Sequence of the first protein:
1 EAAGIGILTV

Contacts between the two chains:
Residue Y99 in the second protein interacts with residue A3 in the first protein (closest heavy-atom distance 3.1 Å).
Residue T73 in the second protein contacts residue L8 in the first protein (closest heavy-atom distance 4.7 Å).
Residue T163 in the second protein is in contact with residue E1 in the first protein (closest heavy-atom distance 3.2 Å).
Residue Y159 in the second protein interacts with residue G4 in the first protein (closest heavy-atom distance 4.6 Å).
Residue R97 in the second protein interacts with residue L8 in the first protein (closest heavy-atom distance 3.6 Å).
Residue K66 in the second protein is in contact with residue A2 in the first protein (closest heavy-atom distance 2.4 Å).
Residue K146 in the second protein interacts with residue V10 in the first protein (closest heavy-atom distance 3.8 Å).
Residue A150 in the second protein is in contact with residue L8 in the first protein (closest heavy-atom distance 3.9 Å).
Residue W147 in the second protein is in contact with residue V10 in the first protein (closest heavy-atom distance 4.1 Å).
Residue L156 in the second protein contacts residue I7 in the first protein (closest heavy-atom distance 4.2 Å).
Residue D77 in the second protein interacts with residue V10 in the first protein (closest heavy-atom distance 2.8 Å).
Residue L156 in the second protein contacts residue A3 in the first protein (closest heavy-atom distance 4.9 Å).
Residue T143 in the second protein interacts with residue V10 in the first protein (closest heavy-atom distance 2.7 Å).
Residue A158 in the second protein is in contact with residue I5 in the first protein (closest heavy-atom distance 4.2 Å).
Residue M5 in the second protein contacts residue E1 in the first protein (closest heavy-atom distance 3.6 Å).
Residue Y159 in the second protein interacts with residue I5 in the first protein (closest heavy-atom distance 4.6 Å).
Residue Q155 in the second protein contacts residue I5 in the first protein (closest heavy-atom distance 3.5 Å).
Residue H114 in the second protein contacts residue G6 in the first protein (closest heavy-atom distance 4.7 Å).
Residue Y84 in the second protein contacts residue V10 in the first protein (closest heavy-atom distance 3.9 Å).
Residue Y99 in the second protein contacts residue A2 in the first protein (closest heavy-atom distance 4.0 Å).
Residue Y59 in the second protein is in contact with residue E1 in the first protein (closest heavy-atom distance 3.9 Å).
Residue D77 in the second protein contacts residue T9 in the first protein (closest heavy-atom distance 3.4 Å).
Residue K146 in the second protein interacts with residue T9 in the first protein (closest heavy-atom distance 3.3 Å).
Residue Q155 in the second protein interacts with residue G6 in the first protein (closest heavy-atom distance 2.7 Å).
Residue Y116 in the second protein is in contact with residue V10 in the first protein (closest heavy-atom distance 3.4 Å).
Residue Y159 in the second protein contacts residue A3 in the first protein (closest heavy-atom distance 3.5 Å).
Residue Q155 in the second protein is in contact with residue L8 in the first protein (closest heavy-atom distance 5.0 Å).
Residue L156 in the second protein contacts residue I5 in the first protein (closest heavy-atom distance 3.8 Å).
Residue T73 in the second protein interacts with residue T9 in the first protein (closest heavy-atom distance 3.9 Å).
Residue H70 in the second protein contacts residue A3 in the first protein (closest heavy-atom distance 3.4 Å).
Residue E63 in the second protein contacts residue E1 in the first protein (closest heavy-atom distance 3.6 Å).
Residue Y123 in the second protein interacts with residue V10 in the first protein (closest heavy-atom distance 4.2 Å).
Residue K66 in the second protein interacts with residue A3 in the first protein (closest heavy-atom distance 3.7 Å).
Residue Y7 in the second protein is in contact with residue A2 in the first protein (closest heavy-atom distance 3.6 Å).
Residue R97 in the second protein interacts with residue I7 in the first protein (closest heavy-atom distance 4.2 Å).
Residue T73 in the second protein interacts with residue I7 in the first protein (closest heavy-atom distance 4.2 Å).
Residue Y171 in the second protein contacts residue E1 in the first protein (closest heavy-atom distance 2.6 Å).
Residue V76 in the second protein is in contact with residue T9 in the first protein (closest heavy-atom distance 3.9 Å).
Residue L81 in the second protein contacts residue V10 in the first protein (closest heavy-atom distance 4.0 Å).
Residue Y99 in the second protein is in contact with residue I7 in the first protein (closest heavy-atom distance 4.0 Å).
Residue Y159 in the second protein contacts residue E1 in the first protein (closest heavy-atom distance 2.9 Å).
Residue W147 in the second protein is in contact with residue T9 in the first protein (closest heavy-atom distance 3.1 Å).
Residue E63 in the second protein contacts residue A2 in the first protein (closest heavy-atom distance 2.8 Å).
Residue Y7 in the second protein contacts residue E1 in the first protein (closest heavy-atom distance 2.8 Å).
Residue H70 in the second protein interacts with residue I7 in the first protein (closest heavy-atom distance 3.7 Å).
Residue H70 in the second protein is in contact with residue A2 in the first protein (closest heavy-atom distance 4.5 Å).
Residue W147 in the second protein is in contact with residue L8 in the first protein (closest heavy-atom distance 3.8 Å).
Residue K66 in the second protein is in contact with residue G4 in the first protein (closest heavy-atom distance 4.0 Å).
Residue H114 in the second protein contacts residue I7 in the first protein (closest heavy-atom distance 4.1 Å).
Residue V152 in the second protein contacts residue L8 in the first protein (closest heavy-atom distance 3.5 Å).
Residue W167 in the second protein contacts residue E1 in the first protein (closest heavy-atom distance 3.3 Å).
Residue F33 in the second protein is in contact with residue E1 in the first protein (closest heavy-atom distance 4.8 Å).
Residue V152 in the second protein interacts with residue G6 in the first protein (closest heavy-atom distance 3.5 Å).
Residue K66 in the second protein interacts with residue E1 in the first protein (closest heavy-atom distance 2.7 Å).
Residue Y159 in the second protein interacts with residue A2 in the first protein (closest heavy-atom distance 3.6 Å).
Residue K146 in the second protein interacts with residue L8 in the first protein (closest heavy-atom distance 4.4 Å).
Residue L156 in the second protein contacts residue G6 in the first protein (closest heavy-atom distance 3.1 Å).
Residue D77 in the second protein contacts residue L8 in the first protein (closest heavy-atom distance 4.8 Å).
Residue T80 in the second protein interacts with residue V10 in the first protein (closest heavy-atom distance 4.1 Å).
Residue Q155 in the second protein contacts residue I7 in the first protein (closest heavy-atom distance 4.6 Å).

These two protein chains interact to form a complex.

Sequence of the second protein:
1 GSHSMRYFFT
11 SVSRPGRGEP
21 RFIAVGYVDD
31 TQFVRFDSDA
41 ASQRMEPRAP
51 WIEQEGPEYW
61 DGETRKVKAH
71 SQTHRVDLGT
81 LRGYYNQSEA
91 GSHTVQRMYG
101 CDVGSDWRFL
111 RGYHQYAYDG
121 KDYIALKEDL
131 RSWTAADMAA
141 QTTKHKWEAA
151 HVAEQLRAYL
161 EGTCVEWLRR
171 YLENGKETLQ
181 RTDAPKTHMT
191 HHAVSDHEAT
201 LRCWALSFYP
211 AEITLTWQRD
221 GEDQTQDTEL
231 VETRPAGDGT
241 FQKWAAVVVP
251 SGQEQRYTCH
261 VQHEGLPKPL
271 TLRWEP